Sequence of the first protein:
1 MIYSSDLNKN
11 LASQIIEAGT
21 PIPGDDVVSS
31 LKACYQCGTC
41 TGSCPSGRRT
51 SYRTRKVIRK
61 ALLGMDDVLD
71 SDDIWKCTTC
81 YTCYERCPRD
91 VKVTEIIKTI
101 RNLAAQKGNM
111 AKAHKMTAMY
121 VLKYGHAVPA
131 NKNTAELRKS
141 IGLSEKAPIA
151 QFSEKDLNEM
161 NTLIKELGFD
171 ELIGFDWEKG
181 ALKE

Contacts between the two chains:
Residue M1 in the first protein is in contact with residue R48 in the second protein (closest heavy-atom distance 3.2 Å).
Residue R48 in the first protein interacts with residue Y3 in the second protein (closest heavy-atom distance 4.3 Å).
Residue Y3 in the first protein is in contact with residue R48 in the second protein (closest heavy-atom distance 4.1 Å).
Residue R48 in the first protein contacts residue M1 in the second protein (closest heavy-atom distance 3.2 Å).

Sequence of the second protein:
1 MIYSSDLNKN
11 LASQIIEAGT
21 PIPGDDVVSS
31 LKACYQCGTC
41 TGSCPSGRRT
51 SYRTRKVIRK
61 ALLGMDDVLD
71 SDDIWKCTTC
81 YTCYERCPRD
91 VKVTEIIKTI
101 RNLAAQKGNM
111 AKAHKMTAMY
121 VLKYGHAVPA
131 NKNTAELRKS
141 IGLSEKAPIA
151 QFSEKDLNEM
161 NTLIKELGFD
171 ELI

These two protein chains interact to form a complex.